The following describes two proteins that form a bound complex.

Sequence of chain A:
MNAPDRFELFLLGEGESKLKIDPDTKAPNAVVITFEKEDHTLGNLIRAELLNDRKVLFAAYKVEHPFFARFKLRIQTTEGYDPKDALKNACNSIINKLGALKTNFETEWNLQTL

Interface contacts:
Residue Y551 in chain B is in contact with residue K62 in chain A (closest heavy-atom distance 3.1 Å).
Residue N358 in chain B is in contact with residue P66 in chain A (closest heavy-atom distance 3.9 Å).
Residue G558 in chain B interacts with residue Q76 in chain A (closest heavy-atom distance 4.6 Å).
Residue W552 in chain B interacts with residue V63 in chain A (closest heavy-atom distance 3.4 Å).
Residue D555 in chain B is in contact with residue K26 in chain A (closest heavy-atom distance 4.2 Å).
Residue P464 in chain B contacts residue N2 in chain A (closest heavy-atom distance 2.4 Å).
Residue W556 in chain B interacts with residue R74 in chain A (closest heavy-atom distance 4.1 Å).
Residue I463 in chain B is in contact with residue F67 in chain A (closest heavy-atom distance 4.6 Å).
Residue G558 in chain B is in contact with residue A27 in chain A (closest heavy-atom distance 4.1 Å).
Residue K368 in chain B is in contact with residue N2 in chain A (closest heavy-atom distance 3.7 Å).
Residue W556 in chain B contacts residue F58 in chain A (closest heavy-atom distance 3.8 Å).
Residue N358 in chain B interacts with residue E64 in chain A (closest heavy-atom distance 3.1 Å).
Residue Y551 in chain B is in contact with residue R74 in chain A (closest heavy-atom distance 3.5 Å).
Residue S369 in chain B interacts with residue N2 in chain A (closest heavy-atom distance 2.5 Å).
Residue G558 in chain B is in contact with residue R74 in chain A (closest heavy-atom distance 3.9 Å).
Residue Y465 in chain B is in contact with residue A3 in chain A (closest heavy-atom distance 4.1 Å).
Residue D544 in chain B interacts with residue R47 in chain A (closest heavy-atom distance 4.1 Å).
Residue N358 in chain B contacts residue H65 in chain A (closest heavy-atom distance 3.8 Å).
Residue I560 in chain B contacts residue F58 in chain A (closest heavy-atom distance 4.2 Å).
Residue Y465 in chain B interacts with residue F67 in chain A (closest heavy-atom distance 3.5 Å).
Residue Y465 in chain B interacts with residue N2 in chain A (closest heavy-atom distance 3.0 Å).
Residue L547 in chain B is in contact with residue F58 in chain A (closest heavy-atom distance 3.4 Å).
Residue I560 in chain B is in contact with residue L57 in chain A (closest heavy-atom distance 3.8 Å).
Residue L547 in chain B interacts with residue A59 in chain A (closest heavy-atom distance 3.5 Å).
Residue Y551 in chain B interacts with residue K72 in chain A (closest heavy-atom distance 3.6 Å).
Residue Y551 in chain B interacts with residue F58 in chain A (closest heavy-atom distance 4.0 Å).
Residue R469 in chain B contacts residue F67 in chain A (closest heavy-atom distance 3.4 Å).
Residue Y551 in chain B contacts residue L73 in chain A (closest heavy-atom distance 4.7 Å).
Residue L550 in chain B contacts residue F58 in chain A (closest heavy-atom distance 4.8 Å).
Residue G558 in chain B interacts with residue K26 in chain A (closest heavy-atom distance 4.1 Å).
Residue P464 in chain B interacts with residue A3 in chain A (closest heavy-atom distance 4.6 Å).
Residue D557 in chain B is in contact with residue K26 in chain A (closest heavy-atom distance 3.6 Å).
Residue D356 in chain B contacts residue H65 in chain A (closest heavy-atom distance 2.8 Å).
Residue W552 in chain B contacts residue K62 in chain A (closest heavy-atom distance 3.6 Å).
Residue D544 in chain B contacts residue L51 in chain A (closest heavy-atom distance 4.5 Å).
Residue W552 in chain B contacts residue Y61 in chain A (closest heavy-atom distance 4.6 Å).
Residue D356 in chain B interacts with residue F67 in chain A (closest heavy-atom distance 4.8 Å).
Residue N548 in chain B is in contact with residue R47 in chain A (closest heavy-atom distance 3.5 Å).
Residue S466 in chain B is in contact with residue M1 in chain A (closest heavy-atom distance 4.8 Å).
Residue K461 in chain B is in contact with residue F68 in chain A (closest heavy-atom distance 4.0 Å).
Residue Y465 in chain B interacts with residue P4 in chain A (closest heavy-atom distance 3.7 Å).
Residue W552 in chain B contacts residue E64 in chain A (closest heavy-atom distance 3.9 Å).
Residue S466 in chain B interacts with residue N2 in chain A (closest heavy-atom distance 3.5 Å).
Residue W556 in chain B contacts residue K26 in chain A (closest heavy-atom distance 3.6 Å).
Residue Y551 in chain B interacts with residue Y61 in chain A (closest heavy-atom distance 4.5 Å).
Residue L547 in chain B is in contact with residue L51 in chain A (closest heavy-atom distance 4.5 Å).
Residue I370 in chain B is in contact with residue N2 in chain A (closest heavy-atom distance 4.7 Å).
Residue L547 in chain B is in contact with residue A60 in chain A (closest heavy-atom distance 3.4 Å).
Residue P464 in chain B is in contact with residue F68 in chain A (closest heavy-atom distance 3.5 Å).
Residue N548 in chain B contacts residue A60 in chain A (closest heavy-atom distance 2.7 Å).
Residue P367 in chain B interacts with residue N2 in chain A (closest heavy-atom distance 3.8 Å).
Residue L547 in chain B contacts residue L57 in chain A (closest heavy-atom distance 4.6 Å).
Residue N548 in chain B interacts with residue A59 in chain A (closest heavy-atom distance 4.4 Å).
Residue Y551 in chain B is in contact with residue V32 in chain A (closest heavy-atom distance 3.0 Å).
Residue N548 in chain B is in contact with residue Y61 in chain A (closest heavy-atom distance 3.2 Å).
Residue K461 in chain B is in contact with residue H65 in chain A (closest heavy-atom distance 4.6 Å).
Residue P464 in chain B interacts with residue F67 in chain A (closest heavy-atom distance 3.4 Å).
Residue Y551 in chain B is in contact with residue A60 in chain A (closest heavy-atom distance 4.1 Å).
Residue P464 in chain B contacts residue P4 in chain A (closest heavy-atom distance 3.9 Å).
Residue S369 in chain B contacts residue M1 in chain A (closest heavy-atom distance 4.4 Å).

Sequence of chain B:
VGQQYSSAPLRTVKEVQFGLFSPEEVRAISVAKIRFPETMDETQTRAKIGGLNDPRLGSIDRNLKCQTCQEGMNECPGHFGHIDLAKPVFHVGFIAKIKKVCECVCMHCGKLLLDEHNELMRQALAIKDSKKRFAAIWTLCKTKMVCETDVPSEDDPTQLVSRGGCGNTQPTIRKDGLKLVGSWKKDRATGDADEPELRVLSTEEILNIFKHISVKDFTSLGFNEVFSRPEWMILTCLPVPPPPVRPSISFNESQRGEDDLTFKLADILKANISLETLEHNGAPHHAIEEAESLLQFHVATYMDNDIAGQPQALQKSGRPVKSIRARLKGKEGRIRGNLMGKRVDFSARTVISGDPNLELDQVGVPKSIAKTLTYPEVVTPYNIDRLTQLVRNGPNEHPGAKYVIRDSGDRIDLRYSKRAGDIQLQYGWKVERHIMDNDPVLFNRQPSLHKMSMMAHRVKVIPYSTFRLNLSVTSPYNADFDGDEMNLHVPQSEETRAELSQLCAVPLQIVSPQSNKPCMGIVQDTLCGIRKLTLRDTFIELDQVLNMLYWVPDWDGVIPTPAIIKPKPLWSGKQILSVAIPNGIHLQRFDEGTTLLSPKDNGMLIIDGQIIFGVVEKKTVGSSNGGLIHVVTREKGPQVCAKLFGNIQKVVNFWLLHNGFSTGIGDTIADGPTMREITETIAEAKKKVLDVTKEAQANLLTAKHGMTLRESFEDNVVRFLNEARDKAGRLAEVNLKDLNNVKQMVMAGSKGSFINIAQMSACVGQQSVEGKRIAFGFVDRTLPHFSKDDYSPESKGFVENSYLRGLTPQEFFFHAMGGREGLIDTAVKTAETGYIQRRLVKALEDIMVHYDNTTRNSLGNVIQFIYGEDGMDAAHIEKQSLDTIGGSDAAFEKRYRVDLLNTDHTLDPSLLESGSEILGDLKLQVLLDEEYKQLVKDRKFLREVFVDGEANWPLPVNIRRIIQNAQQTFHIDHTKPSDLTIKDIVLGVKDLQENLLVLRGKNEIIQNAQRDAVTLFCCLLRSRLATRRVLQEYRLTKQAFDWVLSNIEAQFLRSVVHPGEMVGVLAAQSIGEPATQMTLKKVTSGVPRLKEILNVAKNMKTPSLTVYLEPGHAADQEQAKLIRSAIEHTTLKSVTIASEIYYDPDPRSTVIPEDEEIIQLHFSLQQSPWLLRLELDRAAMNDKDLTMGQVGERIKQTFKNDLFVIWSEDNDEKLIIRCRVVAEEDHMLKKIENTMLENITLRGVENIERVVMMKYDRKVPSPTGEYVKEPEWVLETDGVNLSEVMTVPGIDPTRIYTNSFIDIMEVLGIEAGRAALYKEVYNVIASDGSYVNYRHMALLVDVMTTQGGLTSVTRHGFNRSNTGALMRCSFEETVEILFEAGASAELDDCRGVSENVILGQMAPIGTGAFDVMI